Sequence of chain A:
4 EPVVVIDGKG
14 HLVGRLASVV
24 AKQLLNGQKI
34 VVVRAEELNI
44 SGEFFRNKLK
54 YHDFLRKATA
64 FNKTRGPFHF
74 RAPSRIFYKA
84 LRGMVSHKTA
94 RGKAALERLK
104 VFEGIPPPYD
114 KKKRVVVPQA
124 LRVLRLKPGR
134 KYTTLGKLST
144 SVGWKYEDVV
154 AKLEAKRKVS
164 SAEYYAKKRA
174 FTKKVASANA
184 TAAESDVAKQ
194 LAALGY

Sequence of chain B:
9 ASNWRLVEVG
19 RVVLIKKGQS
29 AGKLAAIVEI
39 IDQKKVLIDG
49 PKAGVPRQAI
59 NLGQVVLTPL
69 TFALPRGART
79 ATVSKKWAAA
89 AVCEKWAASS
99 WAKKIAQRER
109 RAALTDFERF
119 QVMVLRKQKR

Contacts between the two chains:
Residue A181 in chain A is in contact with residue M121 in chain B (closest heavy-atom distance 3.7 Å).
Residue T184 in chain A is in contact with residue V120 in chain B (closest heavy-atom distance 5.0 Å).
Residue S180 in chain A contacts residue R124 in chain B (closest heavy-atom distance 4.2 Å).
Residue L197 in chain A contacts residue A95 in chain B (closest heavy-atom distance 4.6 Å).
Residue A196 in chain A contacts residue S98 in chain B (closest heavy-atom distance 4.1 Å).
Residue Q193 in chain A is in contact with residue T113 in chain B (closest heavy-atom distance 4.7 Å).
Residue S180 in chain A interacts with residue M121 in chain B (closest heavy-atom distance 4.6 Å).
Residue T184 in chain A interacts with residue M121 in chain B (closest heavy-atom distance 4.6 Å).
Residue S180 in chain A interacts with residue K125 in chain B (closest heavy-atom distance 4.6 Å).

This data describes a binding interaction between two proteins.